These two protein chains interact to form a complex.

Sequence of protein 2:
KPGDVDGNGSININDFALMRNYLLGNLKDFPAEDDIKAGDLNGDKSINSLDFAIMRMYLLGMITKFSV

Contacts between the two chains:
Residue N26 in protein 2 contacts residue L27 in protein 1 (closest heavy-atom distance 3.5 Å).
Residue I13 in protein 2 is in contact with residue F16 in protein 1 (closest heavy-atom distance 4.6 Å).
Residue N21 in protein 2 contacts residue L18 in protein 1 (closest heavy-atom distance 3.6 Å).
Residue I13 in protein 2 contacts residue I13 in protein 1 (closest heavy-atom distance 3.9 Å).
Residue R20 in protein 2 contacts residue N14 in protein 1 (closest heavy-atom distance 3.4 Å).
Residue F16 in protein 2 is in contact with residue I13 in protein 1 (closest heavy-atom distance 4.5 Å).
Residue N21 in protein 2 contacts residue L27 in protein 1 (closest heavy-atom distance 4.8 Å).
Residue L27 in protein 2 contacts residue N21 in protein 1 (closest heavy-atom distance 3.6 Å).
Residue R20 in protein 2 is in contact with residue L18 in protein 1 (closest heavy-atom distance 4.7 Å).
Residue L27 in protein 2 contacts residue N26 in protein 1 (closest heavy-atom distance 3.5 Å).
Residue L18 in protein 2 is in contact with residue R20 in protein 1 (closest heavy-atom distance 4.3 Å).
Residue N26 in protein 2 interacts with residue N21 in protein 1 (closest heavy-atom distance 3.1 Å).
Residue N14 in protein 2 interacts with residue R20 in protein 1 (closest heavy-atom distance 3.5 Å).
Residue R20 in protein 2 contacts residue D6 in protein 1 (closest heavy-atom distance 4.7 Å).
Residue N21 in protein 2 interacts with residue A17 in protein 1 (closest heavy-atom distance 3.1 Å).
Residue L24 in protein 2 interacts with residue L18 in protein 1 (closest heavy-atom distance 5.0 Å).
Residue N26 in protein 2 interacts with residue N26 in protein 1 (closest heavy-atom distance 3.3 Å).
Residue D6 in protein 2 interacts with residue R20 in protein 1 (closest heavy-atom distance 4.7 Å).
Residue I13 in protein 2 contacts residue R56 in protein 1 (closest heavy-atom distance 4.1 Å).
Residue R56 in protein 2 interacts with residue I13 in protein 1 (closest heavy-atom distance 4.8 Å).
Residue N21 in protein 2 contacts residue N21 in protein 1 (closest heavy-atom distance 3.4 Å).
Residue R20 in protein 2 is in contact with residue A17 in protein 1 (closest heavy-atom distance 5.0 Å).
Residue A17 in protein 2 interacts with residue A17 in protein 1 (closest heavy-atom distance 3.7 Å).
Residue N26 in protein 2 interacts with residue L18 in protein 1 (closest heavy-atom distance 3.5 Å).
Residue A17 in protein 2 is in contact with residue R20 in protein 1 (closest heavy-atom distance 4.9 Å).

Sequence of protein 1:
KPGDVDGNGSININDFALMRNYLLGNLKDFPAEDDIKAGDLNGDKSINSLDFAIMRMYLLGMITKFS